Sequence of chain A:
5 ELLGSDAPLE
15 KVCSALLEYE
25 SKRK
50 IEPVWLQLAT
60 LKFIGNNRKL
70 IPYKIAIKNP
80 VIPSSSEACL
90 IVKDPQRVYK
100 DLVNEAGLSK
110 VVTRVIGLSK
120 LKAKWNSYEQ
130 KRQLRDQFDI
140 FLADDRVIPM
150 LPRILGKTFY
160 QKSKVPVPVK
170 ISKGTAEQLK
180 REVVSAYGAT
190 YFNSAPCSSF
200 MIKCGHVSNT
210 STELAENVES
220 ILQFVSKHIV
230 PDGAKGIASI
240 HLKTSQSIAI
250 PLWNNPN

Sequence of chain B:
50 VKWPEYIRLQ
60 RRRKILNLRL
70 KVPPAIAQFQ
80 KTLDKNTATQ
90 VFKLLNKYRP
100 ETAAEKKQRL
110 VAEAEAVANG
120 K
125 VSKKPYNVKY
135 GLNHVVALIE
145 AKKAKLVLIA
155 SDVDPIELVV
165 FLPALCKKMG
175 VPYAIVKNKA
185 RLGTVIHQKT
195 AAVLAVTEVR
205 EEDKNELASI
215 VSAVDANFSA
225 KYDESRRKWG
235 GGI

This data describes a binding interaction between two proteins.

Residue-level contacts at the interface:
Residue S126 in chain A interacts with residue N209 in chain B (closest heavy-atom distance 3.1 Å).
Residue K123 in chain A is in contact with residue E205 in chain B (closest heavy-atom distance 3.1 Å).
Residue K123 in chain A contacts residue E206 in chain B (closest heavy-atom distance 4.7 Å).
Residue A122 in chain A is in contact with residue E205 in chain B (closest heavy-atom distance 4.5 Å).
Residue A122 in chain A is in contact with residue E206 in chain B (closest heavy-atom distance 3.7 Å).
Residue N125 in chain A contacts residue N209 in chain B (closest heavy-atom distance 4.4 Å).
Residue K123 in chain A contacts residue N209 in chain B (closest heavy-atom distance 4.5 Å).
Residue Q129 in chain A interacts with residue N209 in chain B (closest heavy-atom distance 4.8 Å).